Sequence of chain B:
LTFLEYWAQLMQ

Interface contacts:
Residue Q48 in chain A interacts with residue F3 in chain B (closest heavy-atom distance 2.9 Å).
Residue I75 in chain A interacts with residue L10 in chain B (closest heavy-atom distance 4.0 Å).
Residue V69 in chain A is in contact with residue W7 in chain B (closest heavy-atom distance 3.7 Å).
Residue Y76 in chain A is in contact with residue M11 in chain B (closest heavy-atom distance 4.1 Å).
Residue Q48 in chain A contacts residue Y6 in chain B (closest heavy-atom distance 3.9 Å).
Residue L30 in chain A interacts with residue L10 in chain B (closest heavy-atom distance 4.0 Å).
Residue F31 in chain A contacts residue W7 in chain B (closest heavy-atom distance 4.6 Å).
Residue Q48 in chain A contacts residue T2 in chain B (closest heavy-atom distance 3.4 Å).
Residue V51 in chain A is in contact with residue F3 in chain B (closest heavy-atom distance 4.0 Å).
Residue F67 in chain A interacts with residue W7 in chain B (closest heavy-atom distance 4.5 Å).
Residue H72 in chain A is in contact with residue Q9 in chain B (closest heavy-atom distance 3.6 Å).
Residue L30 in chain A contacts residue W7 in chain B (closest heavy-atom distance 2.8 Å).
Residue G34 in chain A contacts residue F3 in chain B (closest heavy-atom distance 3.7 Å).
Residue K70 in chain A contacts residue Y6 in chain B (closest heavy-atom distance 3.8 Å).
Residue V69 in chain A contacts residue F3 in chain B (closest heavy-atom distance 3.8 Å).
Residue I75 in chain A contacts residue W7 in chain B (closest heavy-atom distance 4.7 Å).
Residue Y43 in chain A interacts with residue F3 in chain B (closest heavy-atom distance 3.8 Å).
Residue I37 in chain A interacts with residue W7 in chain B (closest heavy-atom distance 3.8 Å).
Residue Q48 in chain A interacts with residue L1 in chain B (closest heavy-atom distance 3.8 Å).
Residue M38 in chain A is in contact with residue F3 in chain B (closest heavy-atom distance 3.4 Å).
Residue V69 in chain A is in contact with residue L10 in chain B (closest heavy-atom distance 4.2 Å).
Residue F31 in chain A contacts residue M11 in chain B (closest heavy-atom distance 3.8 Å).
Residue V69 in chain A contacts residue Y6 in chain B (closest heavy-atom distance 3.4 Å).
Residue Y76 in chain A contacts residue L10 in chain B (closest heavy-atom distance 3.2 Å).
Residue L30 in chain A contacts residue M11 in chain B (closest heavy-atom distance 3.8 Å).
Residue G34 in chain A is in contact with residue L4 in chain B (closest heavy-atom distance 4.8 Å).
Residue H72 in chain A interacts with residue L10 in chain B (closest heavy-atom distance 3.5 Å).
Residue Q35 in chain A contacts residue L4 in chain B (closest heavy-atom distance 4.2 Å).
Residue K27 in chain A contacts residue Q12 in chain B (closest heavy-atom distance 4.4 Å).
Residue M38 in chain A contacts residue L4 in chain B (closest heavy-atom distance 3.3 Å).
Residue K27 in chain A interacts with residue M11 in chain B (closest heavy-atom distance 2.6 Å).
Residue L33 in chain A is in contact with residue W7 in chain B (closest heavy-atom distance 3.7 Å).
Residue I37 in chain A is in contact with residue F3 in chain B (closest heavy-atom distance 3.5 Å).
Residue G34 in chain A contacts residue W7 in chain B (closest heavy-atom distance 3.5 Å).
Residue H72 in chain A interacts with residue Y6 in chain B (closest heavy-atom distance 4.8 Å).
Residue H49 in chain A interacts with residue Y6 in chain B (closest heavy-atom distance 3.7 Å).

Sequence of chain A:
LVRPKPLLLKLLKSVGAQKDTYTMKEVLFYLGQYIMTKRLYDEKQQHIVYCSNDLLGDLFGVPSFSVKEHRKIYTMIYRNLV

This data describes a binding interaction between two proteins.